This data describes a binding interaction between two proteins.

Sequence of chain A:
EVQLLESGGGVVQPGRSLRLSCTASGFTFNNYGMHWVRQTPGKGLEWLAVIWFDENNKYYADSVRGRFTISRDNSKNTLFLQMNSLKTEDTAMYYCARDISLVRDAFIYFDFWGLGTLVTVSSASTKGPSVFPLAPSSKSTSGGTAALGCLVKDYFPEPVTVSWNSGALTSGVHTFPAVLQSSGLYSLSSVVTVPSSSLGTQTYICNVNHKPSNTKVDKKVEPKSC

Contacts between the two chains:
Residue Y59 in chain A interacts with residue W10 in chain B (closest heavy-atom distance 4.0 Å).
Residue F107 in chain A interacts with residue W10 in chain B (closest heavy-atom distance 3.9 Å).
Residue V50 in chain A contacts residue W10 in chain B (closest heavy-atom distance 4.2 Å).
Residue N57 in chain A is in contact with residue Q2 in chain B (closest heavy-atom distance 3.6 Å).
Residue N57 in chain A contacts residue R1 in chain B (closest heavy-atom distance 4.7 Å).
Residue W52 in chain A is in contact with residue I12 in chain B (closest heavy-atom distance 3.6 Å).
Residue Y59 in chain A is in contact with residue N5 in chain B (closest heavy-atom distance 3.1 Å).
Residue N57 in chain A is in contact with residue L3 in chain B (closest heavy-atom distance 2.8 Å).
Residue Y59 in chain A contacts residue I4 in chain B (closest heavy-atom distance 3.5 Å).
Residue W52 in chain A contacts residue Q2 in chain B (closest heavy-atom distance 4.1 Å).
Residue L102 in chain A is in contact with residue R1 in chain B (closest heavy-atom distance 3.3 Å).
Residue V50 in chain A interacts with residue L3 in chain B (closest heavy-atom distance 4.0 Å).
Residue I108 in chain A contacts residue L3 in chain B (closest heavy-atom distance 4.0 Å).
Residue F107 in chain A contacts residue H11 in chain B (closest heavy-atom distance 4.1 Å).
Residue W52 in chain A contacts residue R1 in chain B (closest heavy-atom distance 4.7 Å).
Residue F53 in chain A interacts with residue R1 in chain B (closest heavy-atom distance 4.0 Å).
Residue F107 in chain A interacts with residue I12 in chain B (closest heavy-atom distance 3.5 Å).
Residue W52 in chain A interacts with residue L3 in chain B (closest heavy-atom distance 3.6 Å).
Residue F107 in chain A interacts with residue L3 in chain B (closest heavy-atom distance 4.1 Å).
Residue W47 in chain A contacts residue W10 in chain B (closest heavy-atom distance 3.9 Å).
Residue Y59 in chain A contacts residue L3 in chain B (closest heavy-atom distance 3.2 Å).
Residue I108 in chain A contacts residue W10 in chain B (closest heavy-atom distance 3.9 Å).
Residue L102 in chain A contacts residue I12 in chain B (closest heavy-atom distance 4.0 Å).
Residue D54 in chain A is in contact with residue R1 in chain B (closest heavy-atom distance 3.4 Å).

Sequence of chain B:
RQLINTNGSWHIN